These two protein chains interact to form a complex.

Sequence of protein 2:
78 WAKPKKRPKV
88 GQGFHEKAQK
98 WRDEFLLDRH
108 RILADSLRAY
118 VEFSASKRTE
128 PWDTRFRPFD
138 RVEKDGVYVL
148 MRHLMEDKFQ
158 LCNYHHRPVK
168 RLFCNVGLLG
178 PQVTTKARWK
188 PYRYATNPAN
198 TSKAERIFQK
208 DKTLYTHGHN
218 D

Sequence of protein 1:
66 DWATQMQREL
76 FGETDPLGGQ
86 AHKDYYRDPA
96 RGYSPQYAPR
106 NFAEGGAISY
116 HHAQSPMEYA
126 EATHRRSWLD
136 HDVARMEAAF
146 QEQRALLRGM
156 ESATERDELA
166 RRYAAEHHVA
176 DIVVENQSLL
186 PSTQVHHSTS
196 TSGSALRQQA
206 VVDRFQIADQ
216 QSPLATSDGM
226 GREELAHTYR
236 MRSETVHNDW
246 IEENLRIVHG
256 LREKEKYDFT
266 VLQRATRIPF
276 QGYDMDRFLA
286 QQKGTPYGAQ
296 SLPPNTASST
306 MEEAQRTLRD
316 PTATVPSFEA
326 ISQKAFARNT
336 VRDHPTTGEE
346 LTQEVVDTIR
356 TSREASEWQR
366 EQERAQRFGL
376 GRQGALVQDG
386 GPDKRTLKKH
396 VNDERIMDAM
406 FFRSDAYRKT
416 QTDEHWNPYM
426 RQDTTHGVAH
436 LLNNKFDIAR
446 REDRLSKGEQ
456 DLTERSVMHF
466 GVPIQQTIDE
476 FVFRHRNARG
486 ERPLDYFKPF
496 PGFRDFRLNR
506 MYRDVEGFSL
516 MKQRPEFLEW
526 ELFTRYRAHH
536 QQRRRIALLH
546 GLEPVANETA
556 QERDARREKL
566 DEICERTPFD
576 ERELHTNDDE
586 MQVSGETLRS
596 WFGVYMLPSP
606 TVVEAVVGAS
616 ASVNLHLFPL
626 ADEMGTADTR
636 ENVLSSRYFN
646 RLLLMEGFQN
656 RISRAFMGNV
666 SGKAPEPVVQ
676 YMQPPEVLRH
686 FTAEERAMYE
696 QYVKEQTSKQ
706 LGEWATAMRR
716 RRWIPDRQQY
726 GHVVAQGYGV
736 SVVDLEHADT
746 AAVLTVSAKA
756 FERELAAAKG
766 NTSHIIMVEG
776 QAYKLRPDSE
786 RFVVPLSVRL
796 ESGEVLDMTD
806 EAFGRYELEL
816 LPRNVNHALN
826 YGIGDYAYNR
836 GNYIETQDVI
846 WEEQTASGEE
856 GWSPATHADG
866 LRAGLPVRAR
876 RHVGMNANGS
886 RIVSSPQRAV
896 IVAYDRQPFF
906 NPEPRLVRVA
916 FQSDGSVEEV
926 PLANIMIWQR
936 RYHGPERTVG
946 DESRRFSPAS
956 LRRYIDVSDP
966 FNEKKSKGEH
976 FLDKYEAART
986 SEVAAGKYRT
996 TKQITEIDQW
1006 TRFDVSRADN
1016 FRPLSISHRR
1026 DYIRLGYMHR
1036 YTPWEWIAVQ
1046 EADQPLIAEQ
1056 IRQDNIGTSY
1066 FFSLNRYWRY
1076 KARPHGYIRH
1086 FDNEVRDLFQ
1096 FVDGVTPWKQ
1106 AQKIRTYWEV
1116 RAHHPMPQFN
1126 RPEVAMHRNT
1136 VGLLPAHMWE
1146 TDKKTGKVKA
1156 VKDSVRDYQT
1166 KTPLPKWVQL

Interface contacts:
Residue W1144 in protein 1 is in contact with residue D112 in protein 2 (closest heavy-atom distance 5.0 Å).
Residue K1154 in protein 1 interacts with residue D112 in protein 2 (closest heavy-atom distance 4.6 Å).
Residue M1121 in protein 1 is in contact with residue L114 in protein 2 (closest heavy-atom distance 3.7 Å).
Residue V1136 in protein 1 contacts residue V118 in protein 2 (closest heavy-atom distance 4.5 Å).
Residue F1124 in protein 1 contacts residue V118 in protein 2 (closest heavy-atom distance 4.3 Å).
Residue T1135 in protein 1 interacts with residue V118 in protein 2 (closest heavy-atom distance 3.1 Å).
Residue V1156 in protein 1 interacts with residue H107 in protein 2 (closest heavy-atom distance 4.7 Å).
Residue G1151 in protein 1 is in contact with residue R115 in protein 2 (closest heavy-atom distance 2.6 Å).
Residue L1139 in protein 1 contacts residue V118 in protein 2 (closest heavy-atom distance 3.7 Å).
Residue F1124 in protein 1 contacts residue L114 in protein 2 (closest heavy-atom distance 4.3 Å).
Residue V1156 in protein 1 is in contact with residue A111 in protein 2 (closest heavy-atom distance 3.9 Å).
Residue H1119 in protein 1 is in contact with residue L110 in protein 2 (closest heavy-atom distance 4.2 Å).
Residue P1127 in protein 1 is in contact with residue Y117 in protein 2 (closest heavy-atom distance 3.1 Å).
Residue V1156 in protein 1 contacts residue R108 in protein 2 (closest heavy-atom distance 4.1 Å).
Residue V1153 in protein 1 contacts residue D112 in protein 2 (closest heavy-atom distance 2.9 Å).
Residue F1124 in protein 1 is in contact with residue Y117 in protein 2 (closest heavy-atom distance 4.7 Å).
Residue L1139 in protein 1 interacts with residue E119 in protein 2 (closest heavy-atom distance 4.6 Å).
Residue M1121 in protein 1 interacts with residue V118 in protein 2 (closest heavy-atom distance 3.5 Å).
Residue V1129 in protein 1 is in contact with residue P165 in protein 2 (closest heavy-atom distance 4.9 Å).
Residue N1134 in protein 1 is in contact with residue V118 in protein 2 (closest heavy-atom distance 3.8 Å).
Residue V1129 in protein 1 interacts with residue R168 in protein 2 (closest heavy-atom distance 3.4 Å).
Residue W1144 in protein 1 is in contact with residue R115 in protein 2 (closest heavy-atom distance 4.1 Å).
Residue P1127 in protein 1 is in contact with residue H216 in protein 2 (closest heavy-atom distance 3.7 Å).
Residue M1131 in protein 1 interacts with residue H216 in protein 2 (closest heavy-atom distance 4.0 Å).
Residue H1132 in protein 1 interacts with residue P165 in protein 2 (closest heavy-atom distance 3.2 Å).
Residue M1131 in protein 1 contacts residue H162 in protein 2 (closest heavy-atom distance 3.3 Å).
Residue K1152 in protein 1 interacts with residue R115 in protein 2 (closest heavy-atom distance 3.7 Å).
Residue H1132 in protein 1 contacts residue H162 in protein 2 (closest heavy-atom distance 4.3 Å).
Residue W1144 in protein 1 contacts residue L114 in protein 2 (closest heavy-atom distance 5.0 Å).
Residue L1139 in protein 1 contacts residue R115 in protein 2 (closest heavy-atom distance 3.9 Å).
Residue M1131 in protein 1 interacts with residue R164 in protein 2 (closest heavy-atom distance 3.1 Å).
Residue M1131 in protein 1 is in contact with residue S121 in protein 2 (closest heavy-atom distance 3.0 Å).
Residue E1128 in protein 1 contacts residue R168 in protein 2 (closest heavy-atom distance 3.9 Å).
Residue M1131 in protein 1 contacts residue N160 in protein 2 (closest heavy-atom distance 5.0 Å).
Residue M1131 in protein 1 is in contact with residue F120 in protein 2 (closest heavy-atom distance 3.8 Å).
Residue L1139 in protein 1 contacts residue L114 in protein 2 (closest heavy-atom distance 3.7 Å).
Residue P1127 in protein 1 interacts with residue R164 in protein 2 (closest heavy-atom distance 3.4 Å).
Residue R1126 in protein 1 interacts with residue Y117 in protein 2 (closest heavy-atom distance 3.5 Å).
Residue H1119 in protein 1 is in contact with residue L114 in protein 2 (closest heavy-atom distance 4.4 Å).
Residue V1153 in protein 1 interacts with residue R108 in protein 2 (closest heavy-atom distance 4.6 Å).
Residue N1134 in protein 1 contacts residue Y117 in protein 2 (closest heavy-atom distance 3.2 Å).
Residue N1134 in protein 1 contacts residue A122 in protein 2 (closest heavy-atom distance 3.3 Å).
Residue W1144 in protein 1 interacts with residue A111 in protein 2 (closest heavy-atom distance 3.4 Å).
Residue H1132 in protein 1 is in contact with residue L158 in protein 2 (closest heavy-atom distance 4.9 Å).
Residue N1134 in protein 1 contacts residue S121 in protein 2 (closest heavy-atom distance 2.7 Å).
Residue V1153 in protein 1 is in contact with residue R115 in protein 2 (closest heavy-atom distance 3.5 Å).
Residue N1125 in protein 1 interacts with residue Y117 in protein 2 (closest heavy-atom distance 2.9 Å).
Residue K1154 in protein 1 contacts residue R108 in protein 2 (closest heavy-atom distance 3.5 Å).
Residue H1132 in protein 1 interacts with residue N160 in protein 2 (closest heavy-atom distance 3.9 Å).
Residue T1135 in protein 1 is in contact with residue A122 in protein 2 (closest heavy-atom distance 4.7 Å).
Residue V1136 in protein 1 contacts residue A122 in protein 2 (closest heavy-atom distance 4.8 Å).
Residue M1131 in protein 1 contacts residue Y117 in protein 2 (closest heavy-atom distance 3.9 Å).
Residue E1128 in protein 1 contacts residue R164 in protein 2 (closest heavy-atom distance 3.1 Å).
Residue H1132 in protein 1 contacts residue S121 in protein 2 (closest heavy-atom distance 4.3 Å).
Residue H1132 in protein 1 is in contact with residue C159 in protein 2 (closest heavy-atom distance 3.1 Å).
Residue M1131 in protein 1 contacts residue A122 in protein 2 (closest heavy-atom distance 4.1 Å).